Sequence of protein 2:
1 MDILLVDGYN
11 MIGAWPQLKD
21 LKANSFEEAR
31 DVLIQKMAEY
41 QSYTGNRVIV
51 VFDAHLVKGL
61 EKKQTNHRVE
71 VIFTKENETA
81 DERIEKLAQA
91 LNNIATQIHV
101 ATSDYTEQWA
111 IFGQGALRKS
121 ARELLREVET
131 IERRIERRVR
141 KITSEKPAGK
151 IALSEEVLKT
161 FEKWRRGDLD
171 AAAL

This data describes a binding interaction between two proteins.

Contacts between the two chains:
Residue E145 in protein 2 contacts residue L174 in protein 1 (closest heavy-atom distance 3.2 Å).
Residue E155 in protein 2 contacts residue R68 in protein 1 (closest heavy-atom distance 2.8 Å).
Residue F161 in protein 2 contacts residue R138 in protein 1 (closest heavy-atom distance 3.8 Å).
Residue I142 in protein 2 is in contact with residue W164 in protein 1 (closest heavy-atom distance 3.5 Å).
Residue V157 in protein 2 interacts with residue L153 in protein 1 (closest heavy-atom distance 3.6 Å).
Residue V32 in protein 2 interacts with residue I151 in protein 1 (closest heavy-atom distance 3.8 Å).
Residue L153 in protein 2 interacts with residue E156 in protein 1 (closest heavy-atom distance 3.8 Å).
Residue E28 in protein 2 contacts residue A148 in protein 1 (closest heavy-atom distance 3.7 Å).
Residue L158 in protein 2 contacts residue S42 in protein 1 (closest heavy-atom distance 3.7 Å).
Residue F161 in protein 2 interacts with residue V139 in protein 1 (closest heavy-atom distance 3.8 Å).
Residue W164 in protein 2 is in contact with residue R138 in protein 1 (closest heavy-atom distance 3.3 Å).
Residue L153 in protein 2 interacts with residue L153 in protein 1 (closest heavy-atom distance 3.8 Å).
Residue A152 in protein 2 is in contact with residue E156 in protein 1 (closest heavy-atom distance 3.6 Å).
Residue Q35 in protein 2 contacts residue S154 in protein 1 (closest heavy-atom distance 3.6 Å).
Residue A173 in protein 2 contacts residue K146 in protein 1 (closest heavy-atom distance 3.4 Å).
Residue I151 in protein 2 contacts residue D31 in protein 1 (closest heavy-atom distance 3.6 Å).
Residue Q35 in protein 2 is in contact with residue E155 in protein 1 (closest heavy-atom distance 3.2 Å).
Residue A172 in protein 2 contacts residue K146 in protein 1 (closest heavy-atom distance 2.9 Å).
Residue Q17 in protein 2 is in contact with residue S144 in protein 1 (closest heavy-atom distance 2.8 Å).
Residue K146 in protein 2 interacts with residue L169 in protein 1 (closest heavy-atom distance 2.9 Å).
Residue Y43 in protein 2 is in contact with residue R165 in protein 1 (closest heavy-atom distance 3.8 Å).
Residue S42 in protein 2 contacts residue E162 in protein 1 (closest heavy-atom distance 2.7 Å).
Residue V139 in protein 2 is in contact with residue V157 in protein 1 (closest heavy-atom distance 3.5 Å).
Residue A148 in protein 2 contacts residue V32 in protein 1 (closest heavy-atom distance 3.6 Å).
Residue V32 in protein 2 contacts residue A148 in protein 1 (closest heavy-atom distance 3.6 Å).
Residue S154 in protein 2 is in contact with residue Q35 in protein 1 (closest heavy-atom distance 3.6 Å).
Residue R138 in protein 2 interacts with residue W164 in protein 1 (closest heavy-atom distance 3.2 Å).
Residue L169 in protein 2 interacts with residue K146 in protein 1 (closest heavy-atom distance 2.9 Å).
Residue W164 in protein 2 interacts with residue I142 in protein 1 (closest heavy-atom distance 3.5 Å).
Residue D31 in protein 2 contacts residue I151 in protein 1 (closest heavy-atom distance 3.6 Å).
Residue P147 in protein 2 contacts residue Q17 in protein 1 (closest heavy-atom distance 3.8 Å).
Residue R165 in protein 2 contacts residue S42 in protein 1 (closest heavy-atom distance 2.9 Å).
Residue E162 in protein 2 interacts with residue S42 in protein 1 (closest heavy-atom distance 2.6 Å).
Residue L153 in protein 2 is in contact with residue V157 in protein 1 (closest heavy-atom distance 3.7 Å).
Residue E145 in protein 2 contacts residue A173 in protein 1 (closest heavy-atom distance 3.8 Å).
Residue E136 in protein 2 interacts with residue K150 in protein 1 (closest heavy-atom distance 3.5 Å).
Residue D170 in protein 2 contacts residue K146 in protein 1 (closest heavy-atom distance 3.3 Å).
Residue S42 in protein 2 is in contact with residue R165 in protein 1 (closest heavy-atom distance 2.7 Å).
Residue K150 in protein 2 contacts residue E132 in protein 1 (closest heavy-atom distance 3.5 Å).
Residue S42 in protein 2 interacts with residue L158 in protein 1 (closest heavy-atom distance 3.7 Å).
Residue L174 in protein 2 contacts residue E145 in protein 1 (closest heavy-atom distance 3.3 Å).
Residue E39 in protein 2 is in contact with residue S154 in protein 1 (closest heavy-atom distance 3.3 Å).
Residue E132 in protein 2 contacts residue K150 in protein 1 (closest heavy-atom distance 3.6 Å).
Residue E155 in protein 2 is in contact with residue N66 in protein 1 (closest heavy-atom distance 2.8 Å).
Residue K146 in protein 2 contacts residue A172 in protein 1 (closest heavy-atom distance 2.8 Å).
Residue E155 in protein 2 interacts with residue Q35 in protein 1 (closest heavy-atom distance 3.2 Å).
Residue K146 in protein 2 contacts residue A173 in protein 1 (closest heavy-atom distance 3.3 Å).
Residue K150 in protein 2 interacts with residue E136 in protein 1 (closest heavy-atom distance 3.7 Å).
Residue V32 in protein 2 is in contact with residue P147 in protein 1 (closest heavy-atom distance 3.7 Å).
Residue K146 in protein 2 contacts residue D170 in protein 1 (closest heavy-atom distance 3.2 Å).
Residue A148 in protein 2 is in contact with residue E28 in protein 1 (closest heavy-atom distance 3.7 Å).
Residue V139 in protein 2 contacts residue F161 in protein 1 (closest heavy-atom distance 3.8 Å).
Residue R68 in protein 2 interacts with residue E162 in protein 1 (closest heavy-atom distance 2.8 Å).
Residue E156 in protein 2 contacts residue A152 in protein 1 (closest heavy-atom distance 3.5 Å).
Residue E162 in protein 2 contacts residue R68 in protein 1 (closest heavy-atom distance 2.8 Å).
Residue P147 in protein 2 contacts residue V32 in protein 1 (closest heavy-atom distance 3.6 Å).
Residue R68 in protein 2 contacts residue L158 in protein 1 (closest heavy-atom distance 3.6 Å).
Residue S154 in protein 2 is in contact with residue E39 in protein 1 (closest heavy-atom distance 3.3 Å).
Residue V157 in protein 2 contacts residue V139 in protein 1 (closest heavy-atom distance 3.5 Å).
Residue L158 in protein 2 is in contact with residue R68 in protein 1 (closest heavy-atom distance 3.6 Å).

Sequence of protein 1:
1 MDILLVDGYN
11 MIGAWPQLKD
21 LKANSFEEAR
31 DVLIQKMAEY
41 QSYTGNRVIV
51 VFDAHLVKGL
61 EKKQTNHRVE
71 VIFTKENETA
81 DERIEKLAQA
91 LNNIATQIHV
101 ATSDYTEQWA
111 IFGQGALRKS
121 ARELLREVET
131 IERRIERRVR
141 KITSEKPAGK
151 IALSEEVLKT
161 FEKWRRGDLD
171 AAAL